Interface contacts:
Residue N224 in chain A contacts residue R171 in chain B (closest heavy-atom distance 2.4 Å).
Residue G136 in chain A interacts with residue G104 in chain B (closest heavy-atom distance 2.9 Å).
Residue G160 in chain A contacts residue Q105 in chain B (closest heavy-atom distance 3.4 Å).
Residue T216 in chain A is in contact with residue V202 in chain B (closest heavy-atom distance 3.0 Å).
Residue A187 in chain A interacts with residue K48 in chain B (closest heavy-atom distance 3.2 Å).
Residue A164 in chain A interacts with residue A110 in chain B (closest heavy-atom distance 3.0 Å).
Residue T214 in chain A is in contact with residue V230 in chain B (closest heavy-atom distance 3.5 Å).
Residue K162 in chain A interacts with residue A107 in chain B (closest heavy-atom distance 3.5 Å).
Residue E163 in chain A interacts with residue A110 in chain B (closest heavy-atom distance 2.9 Å).
Residue V53 in chain A interacts with residue H32 in chain B (closest heavy-atom distance 3.0 Å).
Residue N207 in chain A is in contact with residue N197 in chain B (closest heavy-atom distance 1.9 Å).
Residue V238 in chain A is in contact with residue A51 in chain B (closest heavy-atom distance 3.5 Å).
Residue E163 in chain A is in contact with residue H108 in chain B (closest heavy-atom distance 2.9 Å).
Residue G244 in chain A interacts with residue Y35 in chain B (closest heavy-atom distance 3.3 Å).
Residue G62 in chain A interacts with residue W34 in chain B (closest heavy-atom distance 3.0 Å).
Residue Y223 in chain A contacts residue T199 in chain B (closest heavy-atom distance 3.0 Å).
Residue G215 in chain A interacts with residue K201 in chain B (closest heavy-atom distance 2.9 Å).
Residue G160 in chain A is in contact with residue E106 in chain B (closest heavy-atom distance 3.6 Å).
Residue T216 in chain A interacts with residue S203 in chain B (closest heavy-atom distance 3.2 Å).
Residue K162 in chain A contacts residue E106 in chain B (closest heavy-atom distance 3.0 Å).
Residue T242 in chain A contacts residue Y35 in chain B (closest heavy-atom distance 3.4 Å).
Residue T161 in chain A is in contact with residue E106 in chain B (closest heavy-atom distance 3.5 Å).
Residue C208 in chain A contacts residue N197 in chain B (closest heavy-atom distance 3.0 Å).
Residue I196 in chain A is in contact with residue C49 in chain B (closest heavy-atom distance 3.6 Å).
Residue N60 in chain A contacts residue W34 in chain B (closest heavy-atom distance 3.2 Å).
Residue N60 in chain A interacts with residue H32 in chain B (closest heavy-atom distance 2.9 Å).
Residue G136 in chain A is in contact with residue H108 in chain B (closest heavy-atom distance 3.1 Å).
Residue N60 in chain A contacts residue M33 in chain B (closest heavy-atom distance 3.4 Å).
Residue Y191 in chain A interacts with residue M33 in chain B (closest heavy-atom distance 2.7 Å).
Residue F206 in chain A is in contact with residue N197 in chain B (closest heavy-atom distance 3.5 Å).
Residue F206 in chain A contacts residue K195 in chain B (closest heavy-atom distance 2.8 Å).
Residue E205 in chain A contacts residue K195 in chain B (closest heavy-atom distance 2.4 Å).
Residue T214 in chain A interacts with residue L204 in chain B (closest heavy-atom distance 3.2 Å).
Residue T190 in chain A contacts residue Y35 in chain B (closest heavy-atom distance 3.0 Å).
Residue C188 in chain A is in contact with residue L44 in chain B (closest heavy-atom distance 3.1 Å).
Residue H189 in chain A contacts residue Y35 in chain B (closest heavy-atom distance 2.8 Å).
Residue V192 in chain A contacts residue K48 in chain B (closest heavy-atom distance 2.9 Å).
Residue F206 in chain A is in contact with residue I196 in chain B (closest heavy-atom distance 2.6 Å).
Residue Y223 in chain A contacts residue W198 in chain B (closest heavy-atom distance 3.5 Å).
Residue V225 in chain A is in contact with residue R171 in chain B (closest heavy-atom distance 3.5 Å).
Residue W228 in chain A is in contact with residue D175 in chain B (closest heavy-atom distance 2.6 Å).
Residue A63 in chain A is in contact with residue W34 in chain B (closest heavy-atom distance 3.5 Å).
Residue T190 in chain A interacts with residue K48 in chain B (closest heavy-atom distance 2.3 Å).
Residue E56 in chain A is in contact with residue M33 in chain B (closest heavy-atom distance 2.2 Å).
Residue E163 in chain A interacts with residue A109 in chain B (closest heavy-atom distance 2.6 Å).
Residue T214 in chain A is in contact with residue K201 in chain B (closest heavy-atom distance 2.7 Å).
Residue D156 in chain A is in contact with residue Q105 in chain B (closest heavy-atom distance 3.4 Å).
Residue G62 in chain A is in contact with residue Y35 in chain B (closest heavy-atom distance 3.3 Å).
Residue P61 in chain A contacts residue N36 in chain B (closest heavy-atom distance 3.2 Å).
Residue C208 in chain A is in contact with residue T199 in chain B (closest heavy-atom distance 3.1 Å).
Residue K162 in chain A interacts with residue V90 in chain B (closest heavy-atom distance 3.4 Å).
Residue T216 in chain A contacts residue L204 in chain B (closest heavy-atom distance 2.4 Å).
Residue C208 in chain A is in contact with residue W198 in chain B (closest heavy-atom distance 3.6 Å).
Residue H189 in chain A is in contact with residue W34 in chain B (closest heavy-atom distance 3.1 Å).
Residue W198 in chain A interacts with residue H50 in chain B (closest heavy-atom distance 3.4 Å).
Residue T214 in chain A is in contact with residue H200 in chain B (closest heavy-atom distance 3.1 Å).
Residue H165 in chain A is in contact with residue A109 in chain B (closest heavy-atom distance 3.3 Å).
Residue K162 in chain A contacts residue A111 in chain B (closest heavy-atom distance 3.2 Å).
Residue F138 in chain A contacts residue H108 in chain B (closest heavy-atom distance 3.5 Å).
Residue W198 in chain A interacts with residue C49 in chain B (closest heavy-atom distance 2.9 Å).

Sequence of chain B:
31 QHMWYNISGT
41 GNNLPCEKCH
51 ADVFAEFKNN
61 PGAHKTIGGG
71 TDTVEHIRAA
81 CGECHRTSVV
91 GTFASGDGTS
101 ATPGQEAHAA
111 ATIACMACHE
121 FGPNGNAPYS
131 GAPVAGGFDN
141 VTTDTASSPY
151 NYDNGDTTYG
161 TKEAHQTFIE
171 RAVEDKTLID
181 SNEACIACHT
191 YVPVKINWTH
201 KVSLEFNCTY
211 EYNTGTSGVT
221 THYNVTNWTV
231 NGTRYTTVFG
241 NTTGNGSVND

Sequence of chain A:
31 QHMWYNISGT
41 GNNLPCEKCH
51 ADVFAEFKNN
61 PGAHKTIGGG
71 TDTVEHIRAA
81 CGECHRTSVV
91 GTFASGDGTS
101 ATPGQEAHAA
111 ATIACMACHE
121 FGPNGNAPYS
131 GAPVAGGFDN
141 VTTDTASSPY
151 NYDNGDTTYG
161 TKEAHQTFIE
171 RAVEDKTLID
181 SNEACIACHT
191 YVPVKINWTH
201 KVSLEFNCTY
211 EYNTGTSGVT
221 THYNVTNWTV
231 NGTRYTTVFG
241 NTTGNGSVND

The following describes two proteins that form a bound complex.